Sequence of the first protein:
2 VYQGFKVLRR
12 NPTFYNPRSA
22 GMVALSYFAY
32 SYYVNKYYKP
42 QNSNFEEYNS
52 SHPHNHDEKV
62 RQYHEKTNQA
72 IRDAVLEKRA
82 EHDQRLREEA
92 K

Sequence of the second protein:
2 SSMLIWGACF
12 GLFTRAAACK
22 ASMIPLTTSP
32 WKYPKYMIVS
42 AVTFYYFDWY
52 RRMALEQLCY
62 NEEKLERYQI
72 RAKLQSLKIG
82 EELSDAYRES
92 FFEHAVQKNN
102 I

This data describes a binding interaction between two proteins.

Interface contacts:
Residue F93 in the second protein contacts residue V76 in the first protein (closest heavy-atom distance 4.2 Å).
Residue F93 in the second protein contacts residue K79 in the first protein (closest heavy-atom distance 3.2 Å).
Residue A96 in the second protein interacts with residue R80 in the first protein (closest heavy-atom distance 2.7 Å).
Residue N100 in the second protein interacts with residue R80 in the first protein (closest heavy-atom distance 3.6 Å).
Residue Q98 in the second protein interacts with residue R86 in the first protein (closest heavy-atom distance 4.3 Å).
Residue L84 in the second protein is in contact with residue A75 in the first protein (closest heavy-atom distance 4.7 Å).
Residue G81 in the second protein interacts with residue T68 in the first protein (closest heavy-atom distance 3.8 Å).
Residue V97 in the second protein contacts residue K79 in the first protein (closest heavy-atom distance 3.7 Å).
Residue F92 in the second protein interacts with residue I72 in the first protein (closest heavy-atom distance 4.3 Å).
Residue I80 in the second protein is in contact with residue Y64 in the first protein (closest heavy-atom distance 4.1 Å).
Residue V97 in the second protein is in contact with residue H83 in the first protein (closest heavy-atom distance 3.7 Å).
Residue G81 in the second protein is in contact with residue Y64 in the first protein (closest heavy-atom distance 3.6 Å).
Residue I80 in the second protein is in contact with residue T68 in the first protein (closest heavy-atom distance 3.7 Å).
Residue F92 in the second protein contacts residue V76 in the first protein (closest heavy-atom distance 4.0 Å).
Residue F93 in the second protein contacts residue A75 in the first protein (closest heavy-atom distance 4.1 Å).
Residue V97 in the second protein is in contact with residue V76 in the first protein (closest heavy-atom distance 4.7 Å).
Residue A96 in the second protein is in contact with residue V76 in the first protein (closest heavy-atom distance 4.1 Å).
Residue L84 in the second protein contacts residue A71 in the first protein (closest heavy-atom distance 4.3 Å).
Residue E83 in the second protein is in contact with residue T68 in the first protein (closest heavy-atom distance 4.1 Å).
Residue I80 in the second protein interacts with residue N69 in the first protein (closest heavy-atom distance 3.9 Å).
Residue Q98 in the second protein interacts with residue H83 in the first protein (closest heavy-atom distance 3.8 Å).
Residue L84 in the second protein interacts with residue I72 in the first protein (closest heavy-atom distance 4.0 Å).
Residue E83 in the second protein interacts with residue I72 in the first protein (closest heavy-atom distance 3.3 Å).
Residue I80 in the second protein is in contact with residue H65 in the first protein (closest heavy-atom distance 3.3 Å).
Residue V97 in the second protein interacts with residue R80 in the first protein (closest heavy-atom distance 4.2 Å).